These two protein chains interact to form a complex.

Interface contacts:
Residue Y99 in protein 1 contacts residue N102 in protein 2 (closest heavy-atom distance 3.6 Å).
Residue S96 in protein 1 interacts with residue N102 in protein 2 (closest heavy-atom distance 4.9 Å).
Residue S108 in protein 1 interacts with residue Q93 in protein 2 (closest heavy-atom distance 4.5 Å).
Residue S96 in protein 1 contacts residue T106 in protein 2 (closest heavy-atom distance 3.1 Å).
Residue S108 in protein 1 is in contact with residue Q92 in protein 2 (closest heavy-atom distance 4.1 Å).
Residue A103 in protein 1 is in contact with residue E100 in protein 2 (closest heavy-atom distance 3.7 Å).
Residue Q92 in protein 1 interacts with residue A107 in protein 2 (closest heavy-atom distance 4.7 Å).
Residue E100 in protein 1 interacts with residue Y99 in protein 2 (closest heavy-atom distance 4.9 Å).
Residue A103 in protein 1 contacts residue Y99 in protein 2 (closest heavy-atom distance 3.7 Å).
Residue Y99 in protein 1 interacts with residue Y99 in protein 2 (closest heavy-atom distance 3.7 Å).
Residue A107 in protein 1 contacts residue S96 in protein 2 (closest heavy-atom distance 3.8 Å).
Residue T106 in protein 1 contacts residue S96 in protein 2 (closest heavy-atom distance 3.1 Å).
Residue Y99 in protein 1 interacts with residue T106 in protein 2 (closest heavy-atom distance 3.9 Å).
Residue A107 in protein 1 is in contact with residue Q92 in protein 2 (closest heavy-atom distance 3.1 Å).
Residue N102 in protein 1 is in contact with residue S96 in protein 2 (closest heavy-atom distance 4.9 Å).
Residue S96 in protein 1 interacts with residue L104 in protein 2 (closest heavy-atom distance 4.8 Å).
Residue S96 in protein 1 contacts residue A107 in protein 2 (closest heavy-atom distance 3.8 Å).
Residue Q92 in protein 1 is in contact with residue L105 in protein 2 (closest heavy-atom distance 4.6 Å).
Residue T106 in protein 1 contacts residue I95 in protein 2 (closest heavy-atom distance 4.1 Å).
Residue T106 in protein 1 contacts residue Q92 in protein 2 (closest heavy-atom distance 2.9 Å).
Residue E100 in protein 1 interacts with residue A103 in protein 2 (closest heavy-atom distance 3.6 Å).
Residue N102 in protein 1 is in contact with residue Y99 in protein 2 (closest heavy-atom distance 3.6 Å).
Residue A103 in protein 1 contacts residue S96 in protein 2 (closest heavy-atom distance 2.8 Å).
Residue I95 in protein 1 interacts with residue T106 in protein 2 (closest heavy-atom distance 4.2 Å).
Residue L104 in protein 1 contacts residue S96 in protein 2 (closest heavy-atom distance 4.9 Å).
Residue T106 in protein 1 interacts with residue Y99 in protein 2 (closest heavy-atom distance 3.9 Å).
Residue Q92 in protein 1 contacts residue T106 in protein 2 (closest heavy-atom distance 3.4 Å).
Residue Y99 in protein 1 contacts residue A103 in protein 2 (closest heavy-atom distance 3.6 Å).
Residue T106 in protein 1 interacts with residue Q93 in protein 2 (closest heavy-atom distance 4.8 Å).
Residue S96 in protein 1 interacts with residue A103 in protein 2 (closest heavy-atom distance 2.7 Å).

Sequence of protein 2:
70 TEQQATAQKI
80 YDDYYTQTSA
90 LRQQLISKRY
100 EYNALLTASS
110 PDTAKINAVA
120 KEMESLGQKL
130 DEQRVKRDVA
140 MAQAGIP

Sequence of protein 1:
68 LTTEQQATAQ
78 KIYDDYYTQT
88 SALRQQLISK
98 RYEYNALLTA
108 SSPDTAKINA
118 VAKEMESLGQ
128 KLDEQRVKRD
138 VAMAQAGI